These two protein chains interact to form a complex.

Sequence of chain B:
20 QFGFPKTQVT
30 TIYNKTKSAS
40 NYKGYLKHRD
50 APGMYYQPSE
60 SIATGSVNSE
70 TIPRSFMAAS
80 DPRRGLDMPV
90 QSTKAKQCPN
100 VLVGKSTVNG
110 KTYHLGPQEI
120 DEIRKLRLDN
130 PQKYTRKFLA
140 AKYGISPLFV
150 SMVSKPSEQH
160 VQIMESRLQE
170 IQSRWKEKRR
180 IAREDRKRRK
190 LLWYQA

Residue-level contacts at the interface:
Residue A360 in chain A contacts residue W192 in chain B (closest heavy-atom distance 3.6 Å).
Residue E374 in chain A interacts with residue R82 in chain B (closest heavy-atom distance 3.0 Å).
Residue V320 in chain A interacts with residue T106 in chain B (closest heavy-atom distance 3.4 Å).
Residue D365 in chain A interacts with residue A62 in chain B (closest heavy-atom distance 2.9 Å).
Residue E344 in chain A interacts with residue A94 in chain B (closest heavy-atom distance 3.7 Å).
Residue V324 in chain A interacts with residue T92 in chain B (closest heavy-atom distance 3.6 Å).
Residue K322 in chain A contacts residue C97 in chain B (closest heavy-atom distance 3.3 Å).
Residue K322 in chain A interacts with residue N99 in chain B (closest heavy-atom distance 2.7 Å).
Residue R361 in chain A is in contact with residue W192 in chain B (closest heavy-atom distance 3.5 Å).
Residue L323 in chain A contacts residue P98 in chain B (closest heavy-atom distance 2.9 Å).
Residue Q379 in chain A interacts with residue S79 in chain B (closest heavy-atom distance 3.5 Å).
Residue L316 in chain A interacts with residue S74 in chain B (closest heavy-atom distance 3.7 Å).
Residue F300 in chain A contacts residue Y193 in chain B (closest heavy-atom distance 3.5 Å).
Residue E344 in chain A contacts residue Q90 in chain B (closest heavy-atom distance 3.0 Å).
Residue S321 in chain A contacts residue V100 in chain B (closest heavy-atom distance 3.0 Å).
Residue F341 in chain A is in contact with residue Q90 in chain B (closest heavy-atom distance 3.5 Å).
Residue K369 in chain A contacts residue T70 in chain B (closest heavy-atom distance 3.2 Å).
Residue H339 in chain A interacts with residue T92 in chain B (closest heavy-atom distance 3.6 Å).
Residue Q379 in chain A is in contact with residue D80 in chain B (closest heavy-atom distance 3.1 Å).
Residue Y373 in chain A contacts residue D80 in chain B (closest heavy-atom distance 3.1 Å).
Residue K359 in chain A is in contact with residue L101 in chain B (closest heavy-atom distance 2.4 Å).
Residue F341 in chain A is in contact with residue A94 in chain B (closest heavy-atom distance 3.4 Å).
Residue S321 in chain A is in contact with residue N99 in chain B (closest heavy-atom distance 3.7 Å).
Residue F298 in chain A contacts residue Q194 in chain B (closest heavy-atom distance 3.0 Å).
Residue K369 in chain A is in contact with residue S65 in chain B (closest heavy-atom distance 3.7 Å).
Residue T364 in chain A contacts residue Y193 in chain B (closest heavy-atom distance 3.6 Å).
Residue R177 in chain A is in contact with residue F75 in chain B (closest heavy-atom distance 2.6 Å).
Residue Y373 in chain A interacts with residue A77 in chain B (closest heavy-atom distance 3.6 Å).
Residue K322 in chain A contacts residue V100 in chain B (closest heavy-atom distance 3.5 Å).
Residue D365 in chain A interacts with residue T63 in chain B (closest heavy-atom distance 2.6 Å).
Residue E380 in chain A contacts residue S79 in chain B (closest heavy-atom distance 3.4 Å).
Residue C372 in chain A is in contact with residue V66 in chain B (closest heavy-atom distance 3.7 Å).
Residue Q299 in chain A is in contact with residue Q194 in chain B (closest heavy-atom distance 2.8 Å).
Residue W370 in chain A is in contact with residue F75 in chain B (closest heavy-atom distance 3.5 Å).
Residue T346 in chain A is in contact with residue P72 in chain B (closest heavy-atom distance 3.7 Å).
Residue E357 in chain A is in contact with residue W192 in chain B (closest heavy-atom distance 3.2 Å).
Residue Y351 in chain A contacts residue T63 in chain B (closest heavy-atom distance 3.6 Å).
Residue K356 in chain A contacts residue L101 in chain B (closest heavy-atom distance 3.5 Å).
Residue T346 in chain A interacts with residue Q90 in chain B (closest heavy-atom distance 2.8 Å).
Residue A366 in chain A interacts with residue F75 in chain B (closest heavy-atom distance 3.2 Å).
Residue M368 in chain A interacts with residue Q194 in chain B (closest heavy-atom distance 3.1 Å).
Residue L347 in chain A is in contact with residue F75 in chain B (closest heavy-atom distance 3.5 Å).
Residue K318 in chain A contacts residue T106 in chain B (closest heavy-atom distance 3.4 Å).
Residue K322 in chain A is in contact with residue P98 in chain B (closest heavy-atom distance 3.2 Å).
Residue L323 in chain A interacts with residue C97 in chain B (closest heavy-atom distance 3.2 Å).
Residue Q299 in chain A interacts with residue L190 in chain B (closest heavy-atom distance 3.5 Å).
Residue T295 in chain A contacts residue G64 in chain B (closest heavy-atom distance 3.6 Å).
Residue L376 in chain A is in contact with residue D80 in chain B (closest heavy-atom distance 3.3 Å).
Residue T295 in chain A interacts with residue V66 in chain B (closest heavy-atom distance 3.4 Å).
Residue E349 in chain A is in contact with residue A62 in chain B (closest heavy-atom distance 3.0 Å).
Residue T295 in chain A contacts residue A195 in chain B (closest heavy-atom distance 3.4 Å).
Residue K322 in chain A is in contact with residue A94 in chain B (closest heavy-atom distance 3.7 Å).
Residue G343 in chain A contacts residue A94 in chain B (closest heavy-atom distance 3.4 Å).
Residue F341 in chain A interacts with residue T92 in chain B (closest heavy-atom distance 3.5 Å).
Residue A360 in chain A is in contact with residue Y193 in chain B (closest heavy-atom distance 3.6 Å).
Residue L376 in chain A is in contact with residue R82 in chain B (closest heavy-atom distance 3.1 Å).
Residue E345 in chain A is in contact with residue Q90 in chain B (closest heavy-atom distance 3.6 Å).
Residue Q378 in chain A is in contact with residue P81 in chain B (closest heavy-atom distance 3.6 Å).
Residue P303 in chain A contacts residue Y193 in chain B (closest heavy-atom distance 3.3 Å).
Residue M368 in chain A contacts residue A195 in chain B (closest heavy-atom distance 3.5 Å).

Sequence of chain A:
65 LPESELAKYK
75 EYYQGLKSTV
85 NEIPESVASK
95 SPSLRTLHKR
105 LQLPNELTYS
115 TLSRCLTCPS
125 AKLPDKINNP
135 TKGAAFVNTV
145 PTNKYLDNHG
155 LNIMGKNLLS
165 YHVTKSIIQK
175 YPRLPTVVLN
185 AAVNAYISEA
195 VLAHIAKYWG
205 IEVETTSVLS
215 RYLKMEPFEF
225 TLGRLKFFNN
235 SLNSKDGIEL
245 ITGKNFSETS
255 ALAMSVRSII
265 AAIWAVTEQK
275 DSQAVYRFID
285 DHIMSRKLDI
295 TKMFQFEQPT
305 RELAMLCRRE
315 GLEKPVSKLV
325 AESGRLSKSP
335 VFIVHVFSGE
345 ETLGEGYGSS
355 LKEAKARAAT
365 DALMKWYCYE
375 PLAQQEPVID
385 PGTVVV